The following describes two proteins that form a bound complex.

Sequence of the first protein:
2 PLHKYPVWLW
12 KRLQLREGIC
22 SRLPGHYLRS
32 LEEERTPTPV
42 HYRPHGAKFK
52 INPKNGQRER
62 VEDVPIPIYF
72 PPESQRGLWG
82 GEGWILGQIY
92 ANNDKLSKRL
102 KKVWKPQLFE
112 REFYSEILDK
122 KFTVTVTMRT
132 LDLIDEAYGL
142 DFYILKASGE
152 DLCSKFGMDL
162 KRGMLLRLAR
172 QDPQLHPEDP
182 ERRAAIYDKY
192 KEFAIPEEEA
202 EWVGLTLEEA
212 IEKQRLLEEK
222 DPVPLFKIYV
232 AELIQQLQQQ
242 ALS

Sequence of the second protein:
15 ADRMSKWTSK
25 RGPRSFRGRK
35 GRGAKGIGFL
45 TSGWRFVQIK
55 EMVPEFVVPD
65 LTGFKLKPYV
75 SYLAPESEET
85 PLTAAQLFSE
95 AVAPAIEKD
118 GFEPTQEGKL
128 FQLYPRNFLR

Contacts between the two chains:
Residue L238 in the first protein interacts with residue D103 in the second protein (closest heavy-atom distance 3.5 Å).
Residue F227 in the first protein interacts with residue G118 in the second protein (closest heavy-atom distance 3.8 Å).
Residue Y230 in the first protein interacts with residue A88 in the second protein (closest heavy-atom distance 3.6 Å).
Residue L234 in the first protein contacts residue I100 in the second protein (closest heavy-atom distance 4.5 Å).
Residue F227 in the first protein is in contact with residue F92 in the second protein (closest heavy-atom distance 3.8 Å).
Residue V231 in the first protein is in contact with residue F92 in the second protein (closest heavy-atom distance 3.6 Å).
Residue L234 in the first protein interacts with residue V96 in the second protein (closest heavy-atom distance 3.8 Å).
Residue Y230 in the first protein interacts with residue A89 in the second protein (closest heavy-atom distance 3.0 Å).
Residue Y230 in the first protein interacts with residue T87 in the second protein (closest heavy-atom distance 4.7 Å).
Residue L234 in the first protein interacts with residue F92 in the second protein (closest heavy-atom distance 4.1 Å).
Residue L234 in the first protein interacts with residue A99 in the second protein (closest heavy-atom distance 3.4 Å).
Residue P225 in the first protein contacts residue F119 in the second protein (closest heavy-atom distance 4.0 Å).
Residue L238 in the first protein is in contact with residue I100 in the second protein (closest heavy-atom distance 4.9 Å).
Residue Y230 in the first protein contacts residue F92 in the second protein (closest heavy-atom distance 3.3 Å).
Residue L238 in the first protein interacts with residue A99 in the second protein (closest heavy-atom distance 4.9 Å).
Residue F227 in the first protein contacts residue F119 in the second protein (closest heavy-atom distance 3.3 Å).
Residue K228 in the first protein interacts with residue F119 in the second protein (closest heavy-atom distance 3.8 Å).
Residue L226 in the first protein contacts residue A88 in the second protein (closest heavy-atom distance 4.4 Å).